Sequence of the first protein:
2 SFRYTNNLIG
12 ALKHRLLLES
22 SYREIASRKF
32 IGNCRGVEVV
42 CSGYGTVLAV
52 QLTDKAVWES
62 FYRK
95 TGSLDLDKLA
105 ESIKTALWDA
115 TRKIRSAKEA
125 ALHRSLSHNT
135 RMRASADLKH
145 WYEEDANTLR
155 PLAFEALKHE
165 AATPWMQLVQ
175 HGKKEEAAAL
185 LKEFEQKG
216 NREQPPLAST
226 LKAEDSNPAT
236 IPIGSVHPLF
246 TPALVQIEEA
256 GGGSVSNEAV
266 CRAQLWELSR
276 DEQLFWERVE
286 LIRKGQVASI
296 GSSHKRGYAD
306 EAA

This data describes a binding interaction between two proteins.

Contacts between the two chains:
Residue R283 in the first protein interacts with residue G124 in the second protein (closest heavy-atom distance 2.9 Å).
Residue Y303 in the first protein is in contact with residue E109 in the second protein (closest heavy-atom distance 4.3 Å).
Residue Q291 in the first protein interacts with residue E107 in the second protein (closest heavy-atom distance 3.5 Å).
Residue F280 in the first protein contacts residue W96 in the second protein (closest heavy-atom distance 3.1 Å).
Residue Y5 in the first protein contacts residue P79 in the second protein (closest heavy-atom distance 3.5 Å).
Residue R283 in the first protein is in contact with residue Y123 in the second protein (closest heavy-atom distance 3.4 Å).
Residue W281 in the first protein is in contact with residue M93 in the second protein (closest heavy-atom distance 3.3 Å).
Residue W281 in the first protein contacts residue R95 in the second protein (closest heavy-atom distance 3.4 Å).
Residue F280 in the first protein interacts with residue S100 in the second protein (closest heavy-atom distance 3.9 Å).
Residue I287 in the first protein interacts with residue M122 in the second protein (closest heavy-atom distance 4.0 Å).
Residue Q269 in the first protein is in contact with residue Y76 in the second protein (closest heavy-atom distance 4.7 Å).
Residue R283 in the first protein is in contact with residue L101 in the second protein (closest heavy-atom distance 4.1 Å).
Residue Y303 in the first protein is in contact with residue Y143 in the second protein (closest heavy-atom distance 3.8 Å).
Residue F280 in the first protein interacts with residue D85 in the second protein (closest heavy-atom distance 4.1 Å).
Residue S2 in the first protein contacts residue D133 in the second protein (closest heavy-atom distance 2.9 Å).
Residue Q291 in the first protein is in contact with residue W102 in the second protein (closest heavy-atom distance 4.3 Å).
Residue R4 in the first protein is in contact with residue D132 in the second protein (closest heavy-atom distance 4.0 Å).
Residue Q291 in the first protein is in contact with residue D106 in the second protein (closest heavy-atom distance 4.6 Å).
Residue R288 in the first protein contacts residue W102 in the second protein (closest heavy-atom distance 4.5 Å).
Residue R283 in the first protein is in contact with residue F125 in the second protein (closest heavy-atom distance 4.3 Å).
Residue R288 in the first protein interacts with residue T90 in the second protein (closest heavy-atom distance 3.3 Å).
Residue Q269 in the first protein contacts residue R75 in the second protein (closest heavy-atom distance 3.0 Å).
Residue Y303 in the first protein is in contact with residue D106 in the second protein (closest heavy-atom distance 3.5 Å).
Residue T6 in the first protein contacts residue H72 in the second protein (closest heavy-atom distance 4.6 Å).
Residue S2 in the first protein contacts residue V65 in the second protein (closest heavy-atom distance 4.4 Å).
Residue I287 in the first protein contacts residue E107 in the second protein (closest heavy-atom distance 4.2 Å).
Residue V284 in the first protein contacts residue T90 in the second protein (closest heavy-atom distance 3.5 Å).
Residue S2 in the first protein interacts with residue H158 in the second protein (closest heavy-atom distance 4.0 Å).
Residue F3 in the first protein is in contact with residue L73 in the second protein (closest heavy-atom distance 3.9 Å).
Residue Q269 in the first protein contacts residue H99 in the second protein (closest heavy-atom distance 4.7 Å).
Residue R4 in the first protein interacts with residue E78 in the second protein (closest heavy-atom distance 3.7 Å).
Residue E306 in the first protein interacts with residue Y143 in the second protein (closest heavy-atom distance 2.9 Å).
Residue I287 in the first protein is in contact with residue Y123 in the second protein (closest heavy-atom distance 3.8 Å).
Residue F3 in the first protein interacts with residue D133 in the second protein (closest heavy-atom distance 3.6 Å).
Residue Y303 in the first protein is in contact with residue R105 in the second protein (closest heavy-atom distance 2.9 Å).
Residue F280 in the first protein is in contact with residue L101 in the second protein (closest heavy-atom distance 3.9 Å).
Residue Q269 in the first protein is in contact with residue M74 in the second protein (closest heavy-atom distance 4.2 Å).
Residue W281 in the first protein interacts with residue W96 in the second protein (closest heavy-atom distance 3.9 Å).
Residue E306 in the first protein contacts residue M177 in the second protein (closest heavy-atom distance 3.6 Å).
Residue I287 in the first protein is in contact with residue W102 in the second protein (closest heavy-atom distance 3.6 Å).
Residue L273 in the first protein interacts with residue W96 in the second protein (closest heavy-atom distance 3.8 Å).
Residue S2 in the first protein is in contact with residue Y160 in the second protein (closest heavy-atom distance 3.1 Å).
Residue W281 in the first protein is in contact with residue H94 in the second protein (closest heavy-atom distance 4.1 Å).
Residue D276 in the first protein is in contact with residue W96 in the second protein (closest heavy-atom distance 4.0 Å).
Residue F280 in the first protein interacts with residue W102 in the second protein (closest heavy-atom distance 3.6 Å).
Residue F3 in the first protein is in contact with residue E78 in the second protein (closest heavy-atom distance 3.1 Å).
Residue R4 in the first protein interacts with residue H158 in the second protein (closest heavy-atom distance 3.1 Å).
Residue Q291 in the first protein interacts with residue P104 in the second protein (closest heavy-atom distance 4.1 Å).
Residue Y5 in the first protein contacts residue E78 in the second protein (closest heavy-atom distance 3.3 Å).
Residue L273 in the first protein contacts residue H99 in the second protein (closest heavy-atom distance 3.3 Å).
Residue F3 in the first protein interacts with residue H72 in the second protein (closest heavy-atom distance 3.4 Å).
Residue D305 in the first protein contacts residue V179 in the second protein (closest heavy-atom distance 4.2 Å).
Residue V284 in the first protein interacts with residue W102 in the second protein (closest heavy-atom distance 3.5 Å).
Residue F3 in the first protein interacts with residue D69 in the second protein (closest heavy-atom distance 4.1 Å).
Residue R4 in the first protein interacts with residue S131 in the second protein (closest heavy-atom distance 2.4 Å).
Residue R4 in the first protein interacts with residue D133 in the second protein (closest heavy-atom distance 2.7 Å).
Residue T6 in the first protein is in contact with residue E78 in the second protein (closest heavy-atom distance 3.0 Å).
Residue Q269 in the first protein interacts with residue P77 in the second protein (closest heavy-atom distance 3.3 Å).
Residue K300 in the first protein interacts with residue D106 in the second protein (closest heavy-atom distance 3.9 Å).
Residue E277 in the first protein interacts with residue W96 in the second protein (closest heavy-atom distance 3.2 Å).

Sequence of the second protein:
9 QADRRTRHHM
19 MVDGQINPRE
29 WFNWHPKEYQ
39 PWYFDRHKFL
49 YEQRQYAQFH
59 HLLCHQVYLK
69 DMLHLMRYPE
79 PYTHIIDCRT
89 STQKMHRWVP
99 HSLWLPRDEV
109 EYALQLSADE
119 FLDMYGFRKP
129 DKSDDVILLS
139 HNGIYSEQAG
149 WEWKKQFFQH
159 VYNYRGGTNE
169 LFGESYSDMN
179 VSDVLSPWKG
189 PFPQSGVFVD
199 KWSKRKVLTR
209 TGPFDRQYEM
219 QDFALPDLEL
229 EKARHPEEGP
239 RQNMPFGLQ